The following describes two proteins that form a bound complex.

Sequence of the first protein:
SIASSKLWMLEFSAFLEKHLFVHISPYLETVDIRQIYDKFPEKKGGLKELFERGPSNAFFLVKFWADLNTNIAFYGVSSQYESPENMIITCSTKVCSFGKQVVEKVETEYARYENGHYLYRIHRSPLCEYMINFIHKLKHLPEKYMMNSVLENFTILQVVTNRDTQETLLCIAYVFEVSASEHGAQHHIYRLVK

Interface contacts:
Residue E131 in the second protein is in contact with residue E156 in the first protein (closest heavy-atom distance 4.5 Å).

Sequence of the second protein:
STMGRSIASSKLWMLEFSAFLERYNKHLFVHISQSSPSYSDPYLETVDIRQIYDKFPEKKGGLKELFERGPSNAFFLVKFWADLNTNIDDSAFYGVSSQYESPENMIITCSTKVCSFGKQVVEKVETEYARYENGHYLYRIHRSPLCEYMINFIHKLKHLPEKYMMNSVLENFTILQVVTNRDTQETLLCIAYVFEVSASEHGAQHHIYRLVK